Sequence of the second protein:
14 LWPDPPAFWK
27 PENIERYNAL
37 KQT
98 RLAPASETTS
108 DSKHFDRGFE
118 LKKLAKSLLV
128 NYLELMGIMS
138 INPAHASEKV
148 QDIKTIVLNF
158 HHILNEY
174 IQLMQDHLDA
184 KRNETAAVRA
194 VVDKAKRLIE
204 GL

Sequence of the first protein:
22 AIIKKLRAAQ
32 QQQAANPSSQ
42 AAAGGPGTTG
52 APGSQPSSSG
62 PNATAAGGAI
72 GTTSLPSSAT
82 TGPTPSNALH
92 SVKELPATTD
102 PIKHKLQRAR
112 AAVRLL

The following describes two proteins that form a bound complex.

Interface contacts:
Residue S103 in the second protein interacts with residue R115 in the first protein (closest heavy-atom distance 5.0 Å).
Residue A100 in the second protein is in contact with residue R111 in the first protein (closest heavy-atom distance 3.9 Å).
Residue L99 in the second protein interacts with residue R111 in the first protein (closest heavy-atom distance 3.7 Å).
Residue L99 in the second protein contacts residue Q108 in the first protein (closest heavy-atom distance 3.5 Å).
Residue L99 in the second protein is in contact with residue A112 in the first protein (closest heavy-atom distance 3.6 Å).